Sequence of the first protein:
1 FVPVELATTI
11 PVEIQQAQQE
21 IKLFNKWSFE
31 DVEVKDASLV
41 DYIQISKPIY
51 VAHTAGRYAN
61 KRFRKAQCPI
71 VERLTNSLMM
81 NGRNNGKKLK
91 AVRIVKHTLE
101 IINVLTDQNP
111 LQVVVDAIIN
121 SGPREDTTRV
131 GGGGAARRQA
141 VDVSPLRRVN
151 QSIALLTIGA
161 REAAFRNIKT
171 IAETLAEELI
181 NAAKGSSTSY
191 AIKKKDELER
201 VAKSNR

This data describes a binding interaction between two proteins.

Sequence of the second protein:
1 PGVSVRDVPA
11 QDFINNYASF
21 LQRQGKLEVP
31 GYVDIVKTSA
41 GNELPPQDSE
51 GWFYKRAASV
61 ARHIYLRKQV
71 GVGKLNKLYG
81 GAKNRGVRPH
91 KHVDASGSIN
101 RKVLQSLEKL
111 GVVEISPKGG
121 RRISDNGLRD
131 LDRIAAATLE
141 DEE

Residue-level contacts at the interface:
Residue T9 in the first protein is in contact with residue D7 in the second protein (closest heavy-atom distance 3.7 Å).